Sequence of chain A:
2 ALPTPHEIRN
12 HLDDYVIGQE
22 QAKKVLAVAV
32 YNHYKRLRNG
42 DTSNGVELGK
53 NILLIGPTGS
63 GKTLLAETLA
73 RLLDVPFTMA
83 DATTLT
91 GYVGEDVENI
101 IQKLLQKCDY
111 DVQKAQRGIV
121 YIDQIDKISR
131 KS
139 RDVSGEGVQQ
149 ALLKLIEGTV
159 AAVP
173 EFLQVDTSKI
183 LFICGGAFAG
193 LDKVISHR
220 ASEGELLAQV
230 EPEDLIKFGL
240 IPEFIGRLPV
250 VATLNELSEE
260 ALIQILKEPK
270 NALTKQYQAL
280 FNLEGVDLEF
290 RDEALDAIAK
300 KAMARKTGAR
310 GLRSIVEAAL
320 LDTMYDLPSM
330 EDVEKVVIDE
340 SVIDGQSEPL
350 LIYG

Sequence of chain B:
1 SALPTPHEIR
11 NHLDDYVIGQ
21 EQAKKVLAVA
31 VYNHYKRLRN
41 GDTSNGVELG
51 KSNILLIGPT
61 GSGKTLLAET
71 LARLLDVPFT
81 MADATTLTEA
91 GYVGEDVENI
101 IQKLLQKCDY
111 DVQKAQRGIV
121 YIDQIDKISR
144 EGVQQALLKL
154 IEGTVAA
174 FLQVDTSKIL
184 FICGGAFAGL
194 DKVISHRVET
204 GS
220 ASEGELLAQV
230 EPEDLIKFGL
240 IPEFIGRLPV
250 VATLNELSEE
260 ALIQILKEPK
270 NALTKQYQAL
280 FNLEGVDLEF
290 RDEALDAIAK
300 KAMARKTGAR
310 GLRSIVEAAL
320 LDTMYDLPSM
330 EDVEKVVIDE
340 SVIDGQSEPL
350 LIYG

This data describes a binding interaction between two proteins.

Interface contacts:
Residue E230 in chain A contacts residue R304 in chain B (closest heavy-atom distance 3.1 Å).
Residue E155 in chain A contacts residue K107 in chain B (closest heavy-atom distance 4.1 Å).
Residue E242 in chain A contacts residue K107 in chain B (closest heavy-atom distance 4.5 Å).
Residue P6 in chain A interacts with residue Y324 in chain B (closest heavy-atom distance 3.1 Å).
Residue V29 in chain A interacts with residue Y324 in chain B (closest heavy-atom distance 3.6 Å).
Residue E230 in chain A is in contact with residue S313 in chain B (closest heavy-atom distance 2.9 Å).
Residue P231 in chain A is in contact with residue R309 in chain B (closest heavy-atom distance 4.6 Å).
Residue V26 in chain A interacts with residue L320 in chain B (closest heavy-atom distance 4.1 Å).
Residue V29 in chain A interacts with residue L320 in chain B (closest heavy-atom distance 4.1 Å).
Residue K25 in chain A contacts residue Y324 in chain B (closest heavy-atom distance 3.3 Å).
Residue V47 in chain A interacts with residue A278 in chain B (closest heavy-atom distance 3.5 Å).
Residue P6 in chain A contacts residue M323 in chain B (closest heavy-atom distance 3.9 Å).
Residue E242 in chain A is in contact with residue M81 in chain B (closest heavy-atom distance 3.0 Å).
Residue V141 in chain A contacts residue Y92 in chain B (closest heavy-atom distance 3.5 Å).
Residue V249 in chain A is in contact with residue E316 in chain B (closest heavy-atom distance 4.4 Å).
Residue Q228 in chain A is in contact with residue R304 in chain B (closest heavy-atom distance 4.4 Å).
Residue K25 in chain A interacts with residue L320 in chain B (closest heavy-atom distance 3.4 Å).
Residue Q148 in chain A is in contact with residue D96 in chain B (closest heavy-atom distance 4.0 Å).
Residue H7 in chain A interacts with residue D325 in chain B (closest heavy-atom distance 3.3 Å).
Residue T5 in chain A interacts with residue P327 in chain B (closest heavy-atom distance 3.8 Å).
Residue Q148 in chain A interacts with residue N99 in chain B (closest heavy-atom distance 2.8 Å).
Residue P248 in chain A is in contact with residue R312 in chain B (closest heavy-atom distance 4.1 Å).
Residue Y32 in chain A interacts with residue P327 in chain B (closest heavy-atom distance 3.5 Å).
Residue I235 in chain A is in contact with residue Q124 in chain B (closest heavy-atom distance 3.4 Å).
Residue H7 in chain A interacts with residue Y324 in chain B (closest heavy-atom distance 3.5 Å).
Residue G145 in chain A is in contact with residue N99 in chain B (closest heavy-atom distance 4.2 Å).
Residue Y32 in chain A interacts with residue E283 in chain B (closest heavy-atom distance 3.3 Å).
Residue G50 in chain A contacts residue Q275 in chain B (closest heavy-atom distance 4.2 Å).
Residue E144 in chain A contacts residue Y92 in chain B (closest heavy-atom distance 4.6 Å).
Residue T5 in chain A interacts with residue S328 in chain B (closest heavy-atom distance 3.6 Å).
Residue N45 in chain A interacts with residue L282 in chain B (closest heavy-atom distance 4.0 Å).
Residue H7 in chain A is in contact with residue S328 in chain B (closest heavy-atom distance 3.4 Å).
Residue K152 in chain A contacts residue Q106 in chain B (closest heavy-atom distance 3.5 Å).
Residue Q148 in chain A is in contact with residue A82 in chain B (closest heavy-atom distance 4.5 Å).
Residue K36 in chain A interacts with residue E283 in chain B (closest heavy-atom distance 3.2 Å).
Residue N33 in chain A contacts residue M323 in chain B (closest heavy-atom distance 4.2 Å).
Residue I240 in chain A interacts with residue T86 in chain B (closest heavy-atom distance 3.1 Å).
Residue P241 in chain A is in contact with residue D83 in chain B (closest heavy-atom distance 2.8 Å).
Residue E232 in chain A interacts with residue T306 in chain B (closest heavy-atom distance 4.4 Å).
Residue E48 in chain A is in contact with residue N270 in chain B (closest heavy-atom distance 3.0 Å).
Residue P241 in chain A contacts residue M81 in chain B (closest heavy-atom distance 4.0 Å).
Residue P241 in chain A contacts residue D123 in chain B (closest heavy-atom distance 3.5 Å).
Residue V141 in chain A is in contact with residue A90 in chain B (closest heavy-atom distance 4.3 Å).
Residue N33 in chain A contacts residue L279 in chain B (closest heavy-atom distance 3.5 Å).
Residue V141 in chain A contacts residue V93 in chain B (closest heavy-atom distance 4.4 Å).
Residue I240 in chain A contacts residue D83 in chain B (closest heavy-atom distance 4.3 Å).
Residue E48 in chain A interacts with residue Q275 in chain B (closest heavy-atom distance 3.5 Å).
Residue K36 in chain A is in contact with residue L282 in chain B (closest heavy-atom distance 3.5 Å).
Residue V29 in chain A interacts with residue M323 in chain B (closest heavy-atom distance 3.7 Å).
Residue E144 in chain A is in contact with residue D96 in chain B (closest heavy-atom distance 3.5 Å).
Residue L49 in chain A interacts with residue Q275 in chain B (closest heavy-atom distance 4.4 Å).
Residue V47 in chain A is in contact with residue N270 in chain B (closest heavy-atom distance 4.3 Å).
Residue K25 in chain A interacts with residue D321 in chain B (closest heavy-atom distance 3.7 Å).
Residue Q22 in chain A is in contact with residue L320 in chain B (closest heavy-atom distance 4.5 Å).
Residue R10 in chain A contacts residue Y324 in chain B (closest heavy-atom distance 2.6 Å).
Residue L49 in chain A contacts residue L279 in chain B (closest heavy-atom distance 4.6 Å).
Residue N40 in chain A is in contact with residue L282 in chain B (closest heavy-atom distance 3.2 Å).
Residue P6 in chain A contacts residue P327 in chain B (closest heavy-atom distance 3.3 Å).
Residue R37 in chain A interacts with residue L279 in chain B (closest heavy-atom distance 3.7 Å).
Residue A28 in chain A contacts residue Y324 in chain B (closest heavy-atom distance 4.3 Å).